These two protein chains interact to form a complex.

Sequence of the first protein:
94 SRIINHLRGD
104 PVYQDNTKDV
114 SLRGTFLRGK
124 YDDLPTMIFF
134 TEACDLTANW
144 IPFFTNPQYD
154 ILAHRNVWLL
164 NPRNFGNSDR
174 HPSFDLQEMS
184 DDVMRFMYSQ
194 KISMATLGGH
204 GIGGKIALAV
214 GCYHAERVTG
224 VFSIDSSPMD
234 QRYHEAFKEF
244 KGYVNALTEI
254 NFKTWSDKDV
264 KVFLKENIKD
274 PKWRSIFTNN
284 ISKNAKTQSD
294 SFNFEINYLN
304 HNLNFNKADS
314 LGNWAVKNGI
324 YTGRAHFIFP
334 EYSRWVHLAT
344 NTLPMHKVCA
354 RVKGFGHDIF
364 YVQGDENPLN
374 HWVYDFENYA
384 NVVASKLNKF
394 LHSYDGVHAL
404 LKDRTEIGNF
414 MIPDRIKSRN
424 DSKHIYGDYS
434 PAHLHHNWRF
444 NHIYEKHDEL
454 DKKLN

Sequence of the second protein:
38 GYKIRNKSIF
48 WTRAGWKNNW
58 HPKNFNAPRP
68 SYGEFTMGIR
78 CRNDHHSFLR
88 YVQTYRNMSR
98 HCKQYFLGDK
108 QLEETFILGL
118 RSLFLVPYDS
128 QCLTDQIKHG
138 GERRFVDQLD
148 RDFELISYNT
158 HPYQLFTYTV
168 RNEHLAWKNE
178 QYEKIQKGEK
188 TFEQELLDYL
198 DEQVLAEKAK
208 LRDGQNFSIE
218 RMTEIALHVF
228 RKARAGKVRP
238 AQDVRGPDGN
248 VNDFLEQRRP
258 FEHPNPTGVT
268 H

Interface contacts:
Residue Q366 in the first protein contacts residue Y39 in the second protein (closest heavy-atom distance 3.2 Å).
Residue Q366 in the first protein contacts residue G38 in the second protein (closest heavy-atom distance 3.9 Å).
Residue L457 in the first protein is in contact with residue Q239 in the second protein (closest heavy-atom distance 3.5 Å).
Residue D417 in the first protein interacts with residue H268 in the second protein (closest heavy-atom distance 3.2 Å).
Residue Y432 in the first protein contacts residue Q254 in the second protein (closest heavy-atom distance 3.3 Å).
Residue L457 in the first protein contacts residue R242 in the second protein (closest heavy-atom distance 4.2 Å).
Residue D431 in the first protein contacts residue N262 in the second protein (closest heavy-atom distance 3.5 Å).
Residue I446 in the first protein contacts residue V248 in the second protein (closest heavy-atom distance 3.5 Å).
Residue H450 in the first protein contacts residue N249 in the second protein (closest heavy-atom distance 3.6 Å).
Residue I428 in the first protein is in contact with residue R255 in the second protein (closest heavy-atom distance 2.4 Å).
Residue H436 in the first protein interacts with residue F251 in the second protein (closest heavy-atom distance 2.9 Å).
Residue D454 in the first protein interacts with residue N247 in the second protein (closest heavy-atom distance 4.2 Å).
Residue Y429 in the first protein interacts with residue T267 in the second protein (closest heavy-atom distance 3.9 Å).
Residue I410 in the first protein is in contact with residue R236 in the second protein (closest heavy-atom distance 3.6 Å).
Residue M414 in the first protein contacts residue R256 in the second protein (closest heavy-atom distance 3.8 Å).
Residue L437 in the first protein contacts residue L252 in the second protein (closest heavy-atom distance 4.0 Å).
Residue D417 in the first protein interacts with residue T267 in the second protein (closest heavy-atom distance 3.2 Å).
Residue E334 in the first protein contacts residue R42 in the second protein (closest heavy-atom distance 3.1 Å).
Residue Y429 in the first protein is in contact with residue R255 in the second protein (closest heavy-atom distance 4.3 Å).
Residue G430 in the first protein is in contact with residue H268 in the second protein (closest heavy-atom distance 4.4 Å).
Residue H450 in the first protein is in contact with residue V248 in the second protein (closest heavy-atom distance 3.3 Å).
Residue Y447 in the first protein interacts with residue N249 in the second protein (closest heavy-atom distance 3.8 Å).
Residue P434 in the first protein interacts with residue F251 in the second protein (closest heavy-atom distance 4.2 Å).
Residue H450 in the first protein contacts residue G246 in the second protein (closest heavy-atom distance 2.9 Å).
Residue H450 in the first protein contacts residue N247 in the second protein (closest heavy-atom distance 3.8 Å).
Residue Q366 in the first protein interacts with residue K40 in the second protein (closest heavy-atom distance 2.7 Å).
Residue I410 in the first protein interacts with residue F251 in the second protein (closest heavy-atom distance 3.7 Å).
Residue V385 in the first protein interacts with residue G38 in the second protein (closest heavy-atom distance 4.5 Å).
Residue A435 in the first protein interacts with residue L252 in the second protein (closest heavy-atom distance 3.9 Å).
Residue P416 in the first protein interacts with residue T267 in the second protein (closest heavy-atom distance 3.3 Å).
Residue Q366 in the first protein interacts with residue R42 in the second protein (closest heavy-atom distance 3.8 Å).
Residue L453 in the first protein interacts with residue R242 in the second protein (closest heavy-atom distance 3.6 Å).
Residue A435 in the first protein interacts with residue E253 in the second protein (closest heavy-atom distance 3.5 Å).
Residue Y432 in the first protein contacts residue E253 in the second protein (closest heavy-atom distance 3.5 Å).
Residue Y364 in the first protein contacts residue Y39 in the second protein (closest heavy-atom distance 3.4 Å).
Residue L453 in the first protein interacts with residue D240 in the second protein (closest heavy-atom distance 3.4 Å).
Residue D431 in the first protein is in contact with residue R256 in the second protein (closest heavy-atom distance 2.6 Å).
Residue S433 in the first protein is in contact with residue L252 in the second protein (closest heavy-atom distance 4.3 Å).
Residue K123 in the first protein is in contact with residue E221 in the second protein (closest heavy-atom distance 3.9 Å).
Residue M414 in the first protein contacts residue Q254 in the second protein (closest heavy-atom distance 3.8 Å).
Residue S433 in the first protein interacts with residue E253 in the second protein (closest heavy-atom distance 3.3 Å).
Residue D431 in the first protein contacts residue R255 in the second protein (closest heavy-atom distance 3.4 Å).
Residue A435 in the first protein interacts with residue F251 in the second protein (closest heavy-atom distance 3.4 Å).
Residue Y124 in the first protein contacts residue H225 in the second protein (closest heavy-atom distance 3.2 Å).
Residue Y447 in the first protein interacts with residue L252 in the second protein (closest heavy-atom distance 3.7 Å).
Residue Y429 in the first protein interacts with residue H268 in the second protein (closest heavy-atom distance 3.2 Å).
Residue L457 in the first protein interacts with residue D240 in the second protein (closest heavy-atom distance 3.1 Å).
Residue D431 in the first protein interacts with residue T267 in the second protein (closest heavy-atom distance 3.4 Å).
Residue S433 in the first protein is in contact with residue Q254 in the second protein (closest heavy-atom distance 2.9 Å).
Residue Y447 in the first protein interacts with residue V248 in the second protein (closest heavy-atom distance 3.5 Å).
Residue G430 in the first protein interacts with residue T267 in the second protein (closest heavy-atom distance 3.6 Å).
Residue H427 in the first protein contacts residue R255 in the second protein (closest heavy-atom distance 3.0 Å).
Residue D451 in the first protein is in contact with residue N249 in the second protein (closest heavy-atom distance 3.5 Å).
Residue D454 in the first protein contacts residue N249 in the second protein (closest heavy-atom distance 3.7 Å).
Residue G430 in the first protein interacts with residue R255 in the second protein (closest heavy-atom distance 3.9 Å).
Residue M414 in the first protein is in contact with residue R255 in the second protein (closest heavy-atom distance 3.9 Å).
Residue R422 in the first protein interacts with residue E253 in the second protein (closest heavy-atom distance 2.3 Å).
Residue H450 in the first protein is in contact with residue R242 in the second protein (closest heavy-atom distance 3.6 Å).
Residue Y364 in the first protein contacts residue R42 in the second protein (closest heavy-atom distance 4.1 Å).
Residue H438 in the first protein contacts residue V248 in the second protein (closest heavy-atom distance 4.3 Å).